Sequence of the first protein:
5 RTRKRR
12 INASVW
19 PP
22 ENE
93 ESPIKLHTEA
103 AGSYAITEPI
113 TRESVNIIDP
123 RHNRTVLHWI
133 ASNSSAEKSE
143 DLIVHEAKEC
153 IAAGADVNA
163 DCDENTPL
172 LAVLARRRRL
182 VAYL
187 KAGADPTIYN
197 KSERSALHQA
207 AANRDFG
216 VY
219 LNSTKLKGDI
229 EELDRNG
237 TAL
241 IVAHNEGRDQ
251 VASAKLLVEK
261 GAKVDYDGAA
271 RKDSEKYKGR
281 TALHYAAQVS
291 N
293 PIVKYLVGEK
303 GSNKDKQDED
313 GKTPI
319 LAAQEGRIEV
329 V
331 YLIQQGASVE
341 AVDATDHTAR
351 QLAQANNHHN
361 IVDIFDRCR

Contacts between the two chains:
Residue L382 in the second protein is in contact with residue R233 in the first protein (closest heavy-atom distance 3.5 Å).
Residue G277 in the second protein contacts residue A14 in the first protein (closest heavy-atom distance 3.6 Å).
Residue V384 in the second protein interacts with residue Q205 in the first protein (closest heavy-atom distance 3.5 Å).
Residue A228 in the second protein is in contact with residue W17 in the first protein (closest heavy-atom distance 3.6 Å).
Residue S202 in the second protein is in contact with residue S274 in the first protein (closest heavy-atom distance 2.6 Å).
Residue A279 in the second protein contacts residue W17 in the first protein (closest heavy-atom distance 3.3 Å).
Residue H424 in the second protein interacts with residue N245 in the first protein (closest heavy-atom distance 3.4 Å).
Residue D385 in the second protein contacts residue N209 in the first protein (closest heavy-atom distance 3.1 Å).
Residue S419 in the second protein contacts residue Q288 in the first protein (closest heavy-atom distance 3.5 Å).
Residue E383 in the second protein interacts with residue R233 in the first protein (closest heavy-atom distance 2.8 Å).
Residue K196 in the second protein is in contact with residue E311 in the first protein (closest heavy-atom distance 3.3 Å).
Residue Y154 in the second protein is in contact with residue A344 in the first protein (closest heavy-atom distance 3.2 Å).
Residue V258 in the second protein interacts with residue R10 in the first protein (closest heavy-atom distance 2.8 Å).
Residue D260 in the second protein contacts residue E275 in the first protein (closest heavy-atom distance 2.5 Å).
Residue H396 in the second protein interacts with residue N234 in the first protein (closest heavy-atom distance 3.6 Å).
Residue L280 in the second protein is in contact with residue W17 in the first protein (closest heavy-atom distance 3.4 Å).
Residue E421 in the second protein is in contact with residue R280 in the first protein (closest heavy-atom distance 2.6 Å).
Residue R176 in the second protein interacts with residue D312 in the first protein (closest heavy-atom distance 3.4 Å).
Residue D385 in the second protein contacts residue Q205 in the first protein (closest heavy-atom distance 3.2 Å).
Residue D385 in the second protein is in contact with residue A208 in the first protein (closest heavy-atom distance 3.1 Å).
Residue P281 in the second protein contacts residue W17 in the first protein (closest heavy-atom distance 3.3 Å).
Residue E383 in the second protein interacts with residue N234 in the first protein (closest heavy-atom distance 3.5 Å).
Residue R259 in the second protein interacts with residue K8 in the first protein (closest heavy-atom distance 3.4 Å).
Residue D245 in the second protein is in contact with residue R9 in the first protein (closest heavy-atom distance 3.2 Å).
Residue E383 in the second protein is in contact with residue R200 in the first protein (closest heavy-atom distance 2.8 Å).
Residue D449 in the second protein interacts with residue H124 in the first protein (closest heavy-atom distance 3.2 Å).
Residue K473 in the second protein contacts residue H124 in the first protein (closest heavy-atom distance 3.2 Å).
Residue E383 in the second protein contacts residue S198 in the first protein (closest heavy-atom distance 2.8 Å).
Residue G386 in the second protein interacts with residue N209 in the first protein (closest heavy-atom distance 2.7 Å).
Residue V258 in the second protein contacts residue R9 in the first protein (closest heavy-atom distance 3.1 Å).
Residue R477 in the second protein is in contact with residue P95 in the first protein (closest heavy-atom distance 3.4 Å).
Residue D260 in the second protein interacts with residue R10 in the first protein (closest heavy-atom distance 2.8 Å).
Residue K473 in the second protein contacts residue R126 in the first protein (closest heavy-atom distance 3.3 Å).
Residue D260 in the second protein is in contact with residue K8 in the first protein (closest heavy-atom distance 3.0 Å).
Residue H387 in the second protein is in contact with residue N135 in the first protein (closest heavy-atom distance 2.9 Å).
Residue H387 in the second protein interacts with residue L175 in the first protein (closest heavy-atom distance 3.6 Å).
Residue S419 in the second protein is in contact with residue E323 in the first protein (closest heavy-atom distance 3.5 Å).
Residue G386 in the second protein contacts residue L175 in the first protein (closest heavy-atom distance 3.2 Å).
Residue E420 in the second protein interacts with residue E323 in the first protein (closest heavy-atom distance 2.8 Å).
Residue R176 in the second protein is in contact with residue T345 in the first protein (closest heavy-atom distance 3.3 Å).
Residue K473 in the second protein contacts residue D165 in the first protein (closest heavy-atom distance 2.6 Å).
Residue G203 in the second protein is in contact with residue S274 in the first protein (closest heavy-atom distance 3.1 Å).
Residue Q331 in the second protein is in contact with residue P19 in the first protein (closest heavy-atom distance 3.2 Å).
Residue S381 in the second protein interacts with residue N234 in the first protein (closest heavy-atom distance 2.6 Å).
Residue G261 in the second protein is in contact with residue D273 in the first protein (closest heavy-atom distance 3.1 Å).
Residue Q331 in the second protein is in contact with residue P20 in the first protein (closest heavy-atom distance 3.0 Å).
Residue G261 in the second protein contacts residue S274 in the first protein (closest heavy-atom distance 3.0 Å).
Residue A279 in the second protein is in contact with residue V16 in the first protein (closest heavy-atom distance 3.6 Å).
Residue H387 in the second protein is in contact with residue S136 in the first protein (closest heavy-atom distance 2.5 Å).
Residue D254 in the second protein contacts residue A14 in the first protein (closest heavy-atom distance 3.3 Å).
Residue R418 in the second protein is in contact with residue H244 in the first protein (closest heavy-atom distance 3.3 Å).
Residue F256 in the second protein interacts with residue I12 in the first protein (closest heavy-atom distance 3.1 Å).
Residue R418 in the second protein is in contact with residue V289 in the first protein (closest heavy-atom distance 3.2 Å).
Residue E421 in the second protein is in contact with residue Q288 in the first protein (closest heavy-atom distance 3.1 Å).
Residue S422 in the second protein is in contact with residue H244 in the first protein (closest heavy-atom distance 3.5 Å).
Residue D260 in the second protein is in contact with residue S274 in the first protein (closest heavy-atom distance 3.6 Å).
Residue H387 in the second protein is in contact with residue A176 in the first protein (closest heavy-atom distance 3.4 Å).
Residue A201 in the second protein contacts residue S274 in the first protein (closest heavy-atom distance 3.4 Å).
Residue E394 in the second protein interacts with residue R200 in the first protein (closest heavy-atom distance 3.0 Å).
Residue L475 in the second protein contacts residue W131 in the first protein (closest heavy-atom distance 3.5 Å).

These two protein chains interact to form a complex.

Sequence of the second protein:
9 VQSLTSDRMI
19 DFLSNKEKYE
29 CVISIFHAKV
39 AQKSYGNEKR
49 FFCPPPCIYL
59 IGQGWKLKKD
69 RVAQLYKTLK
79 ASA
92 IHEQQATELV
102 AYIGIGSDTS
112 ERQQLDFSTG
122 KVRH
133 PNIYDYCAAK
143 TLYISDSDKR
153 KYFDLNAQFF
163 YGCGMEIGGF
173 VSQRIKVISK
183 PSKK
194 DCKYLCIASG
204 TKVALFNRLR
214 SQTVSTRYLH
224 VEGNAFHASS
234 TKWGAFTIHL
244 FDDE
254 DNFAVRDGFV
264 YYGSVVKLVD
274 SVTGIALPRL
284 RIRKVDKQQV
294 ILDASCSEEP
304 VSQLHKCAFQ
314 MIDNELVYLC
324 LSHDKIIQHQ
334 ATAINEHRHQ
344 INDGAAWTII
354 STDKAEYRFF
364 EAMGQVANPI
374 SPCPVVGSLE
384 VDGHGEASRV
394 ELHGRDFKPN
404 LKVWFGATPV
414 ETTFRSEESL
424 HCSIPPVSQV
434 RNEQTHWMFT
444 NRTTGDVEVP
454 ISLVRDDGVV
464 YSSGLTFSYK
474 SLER